Sequence of protein 2:
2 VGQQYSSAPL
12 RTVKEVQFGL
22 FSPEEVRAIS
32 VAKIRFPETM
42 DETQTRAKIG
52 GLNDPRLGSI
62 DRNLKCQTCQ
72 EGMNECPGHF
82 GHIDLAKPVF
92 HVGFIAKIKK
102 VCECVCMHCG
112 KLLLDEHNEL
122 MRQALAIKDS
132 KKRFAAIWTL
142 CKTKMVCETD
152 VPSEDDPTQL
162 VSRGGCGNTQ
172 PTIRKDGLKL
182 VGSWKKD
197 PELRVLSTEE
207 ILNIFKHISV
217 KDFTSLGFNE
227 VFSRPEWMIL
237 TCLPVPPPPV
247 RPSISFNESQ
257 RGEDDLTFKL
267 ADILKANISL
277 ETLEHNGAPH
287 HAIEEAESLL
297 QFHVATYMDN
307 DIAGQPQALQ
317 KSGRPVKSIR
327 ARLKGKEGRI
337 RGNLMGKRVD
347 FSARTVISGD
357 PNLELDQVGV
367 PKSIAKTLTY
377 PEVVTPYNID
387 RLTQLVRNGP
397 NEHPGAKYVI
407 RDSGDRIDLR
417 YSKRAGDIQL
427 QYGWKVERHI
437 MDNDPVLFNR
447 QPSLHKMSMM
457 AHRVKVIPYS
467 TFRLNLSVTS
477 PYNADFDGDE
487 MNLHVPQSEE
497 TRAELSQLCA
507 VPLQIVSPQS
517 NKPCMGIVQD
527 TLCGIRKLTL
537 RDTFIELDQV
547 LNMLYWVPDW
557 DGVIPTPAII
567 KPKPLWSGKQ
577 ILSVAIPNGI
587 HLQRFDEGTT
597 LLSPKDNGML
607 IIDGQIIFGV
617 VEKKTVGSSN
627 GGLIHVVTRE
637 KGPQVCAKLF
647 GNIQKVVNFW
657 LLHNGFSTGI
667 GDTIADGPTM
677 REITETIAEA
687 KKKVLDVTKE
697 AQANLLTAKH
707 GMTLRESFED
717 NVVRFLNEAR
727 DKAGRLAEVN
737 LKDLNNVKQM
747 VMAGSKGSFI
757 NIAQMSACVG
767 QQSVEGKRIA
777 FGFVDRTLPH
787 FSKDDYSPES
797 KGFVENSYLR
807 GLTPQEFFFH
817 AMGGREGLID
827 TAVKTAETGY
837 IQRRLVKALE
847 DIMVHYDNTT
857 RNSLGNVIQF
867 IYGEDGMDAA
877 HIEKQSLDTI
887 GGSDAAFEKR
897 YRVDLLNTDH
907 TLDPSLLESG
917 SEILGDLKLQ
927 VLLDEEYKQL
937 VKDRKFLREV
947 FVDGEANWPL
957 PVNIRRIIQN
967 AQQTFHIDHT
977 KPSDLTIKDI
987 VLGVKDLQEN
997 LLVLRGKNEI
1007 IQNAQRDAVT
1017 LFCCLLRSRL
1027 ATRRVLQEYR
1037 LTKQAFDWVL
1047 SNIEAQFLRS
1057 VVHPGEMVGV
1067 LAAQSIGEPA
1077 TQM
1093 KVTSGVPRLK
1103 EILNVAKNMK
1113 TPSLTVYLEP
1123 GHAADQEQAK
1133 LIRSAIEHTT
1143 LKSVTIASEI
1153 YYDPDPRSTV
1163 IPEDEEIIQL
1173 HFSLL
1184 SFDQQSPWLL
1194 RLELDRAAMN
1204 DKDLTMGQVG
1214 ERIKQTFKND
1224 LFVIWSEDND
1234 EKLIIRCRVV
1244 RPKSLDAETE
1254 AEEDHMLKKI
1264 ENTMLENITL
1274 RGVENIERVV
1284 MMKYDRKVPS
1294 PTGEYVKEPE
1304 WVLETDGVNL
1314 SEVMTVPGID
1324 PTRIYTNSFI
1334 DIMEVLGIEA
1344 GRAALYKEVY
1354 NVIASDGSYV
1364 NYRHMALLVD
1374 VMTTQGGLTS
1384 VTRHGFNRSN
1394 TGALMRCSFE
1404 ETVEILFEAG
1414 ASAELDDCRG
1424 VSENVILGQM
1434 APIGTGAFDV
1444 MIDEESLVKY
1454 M

This data describes a binding interaction between two proteins.

Sequence of protein 1:
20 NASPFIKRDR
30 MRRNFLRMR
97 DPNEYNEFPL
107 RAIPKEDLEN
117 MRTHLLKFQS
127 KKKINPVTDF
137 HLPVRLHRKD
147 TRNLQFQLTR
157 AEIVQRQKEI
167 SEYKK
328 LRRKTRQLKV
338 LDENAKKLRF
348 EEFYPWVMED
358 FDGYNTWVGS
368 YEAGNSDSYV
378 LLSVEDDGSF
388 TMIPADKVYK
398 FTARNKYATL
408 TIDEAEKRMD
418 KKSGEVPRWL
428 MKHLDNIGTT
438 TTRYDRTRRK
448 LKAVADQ

Residue-level contacts at the interface:
Residue E1255 in protein 2 is in contact with residue E422 in protein 1 (closest heavy-atom distance 3.4 Å).
Residue A1254 in protein 2 is in contact with residue W426 in protein 1 (closest heavy-atom distance 3.5 Å).
Residue H1258 in protein 2 interacts with residue R425 in protein 1 (closest heavy-atom distance 3.8 Å).
Residue E1255 in protein 2 is in contact with residue R425 in protein 1 (closest heavy-atom distance 4.5 Å).
Residue M1259 in protein 2 contacts residue E422 in protein 1 (closest heavy-atom distance 3.4 Å).
Residue H1258 in protein 2 interacts with residue E422 in protein 1 (closest heavy-atom distance 3.1 Å).
Residue D1257 in protein 2 interacts with residue R425 in protein 1 (closest heavy-atom distance 3.6 Å).
Residue A1254 in protein 2 contacts residue R425 in protein 1 (closest heavy-atom distance 3.5 Å).